Sequence of chain B:
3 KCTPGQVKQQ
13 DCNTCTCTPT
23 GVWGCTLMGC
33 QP

This data describes a binding interaction between two proteins.

Residue-level contacts at the interface:
Residue M192 in chain A interacts with residue L29 in chain B (closest heavy-atom distance 3.5 Å).
Residue G193 in chain A is in contact with residue M30 in chain B (closest heavy-atom distance 3.5 Å).
Residue W172 in chain A contacts residue P21 in chain B (closest heavy-atom distance 3.7 Å).
Residue G193 in chain A is in contact with residue G31 in chain B (closest heavy-atom distance 3.8 Å).
Residue F41 in chain A is in contact with residue G31 in chain B (closest heavy-atom distance 2.8 Å).
Residue S217 in chain A interacts with residue W25 in chain B (closest heavy-atom distance 3.9 Å).
Residue S195 in chain A interacts with residue T28 in chain B (closest heavy-atom distance 4.3 Å).
Residue W172 in chain A contacts residue V24 in chain B (closest heavy-atom distance 3.4 Å).
Residue S217 in chain A is in contact with residue L29 in chain B (closest heavy-atom distance 4.3 Å).
Residue C191 in chain A interacts with residue L29 in chain B (closest heavy-atom distance 3.7 Å).
Residue W172 in chain A is in contact with residue T20 in chain B (closest heavy-atom distance 3.4 Å).
Residue D35 in chain A interacts with residue Q33 in chain B (closest heavy-atom distance 3.8 Å).
Residue D194 in chain A is in contact with residue L29 in chain B (closest heavy-atom distance 3.4 Å).
Residue F39 in chain A contacts residue Q33 in chain B (closest heavy-atom distance 3.2 Å).
Residue F39 in chain A interacts with residue C32 in chain B (closest heavy-atom distance 3.8 Å).
Residue K175 in chain A contacts residue T18 in chain B (closest heavy-atom distance 2.9 Å).
Residue M192 in chain A is in contact with residue M30 in chain B (closest heavy-atom distance 3.7 Å).
Residue G193 in chain A is in contact with residue L29 in chain B (closest heavy-atom distance 2.8 Å).
Residue C42 in chain A contacts residue M30 in chain B (closest heavy-atom distance 4.0 Å).
Residue S195 in chain A is in contact with residue M30 in chain B (closest heavy-atom distance 2.9 Å).
Residue G216 in chain A interacts with residue C27 in chain B (closest heavy-atom distance 3.1 Å).
Residue S96 in chain A interacts with residue T16 in chain B (closest heavy-atom distance 3.8 Å).
Residue G173 in chain A is in contact with residue T22 in chain B (closest heavy-atom distance 3.4 Å).
Residue T174 in chain A is in contact with residue P21 in chain B (closest heavy-atom distance 3.2 Å).
Residue W215 in chain A is in contact with residue C27 in chain B (closest heavy-atom distance 3.0 Å).
Residue W172 in chain A is in contact with residue T22 in chain B (closest heavy-atom distance 3.8 Å).
Residue W172 in chain A interacts with residue W25 in chain B (closest heavy-atom distance 4.1 Å).
Residue S214 in chain A interacts with residue T28 in chain B (closest heavy-atom distance 3.7 Å).
Residue S195 in chain A is in contact with residue L29 in chain B (closest heavy-atom distance 2.6 Å).
Residue K175 in chain A contacts residue T20 in chain B (closest heavy-atom distance 3.2 Å).
Residue G216 in chain A contacts residue L29 in chain B (closest heavy-atom distance 4.3 Å).
Residue K175 in chain A interacts with residue P21 in chain B (closest heavy-atom distance 3.7 Å).
Residue H57 in chain A contacts residue L29 in chain B (closest heavy-atom distance 3.8 Å).
Residue W215 in chain A is in contact with residue T28 in chain B (closest heavy-atom distance 3.9 Å).
Residue L97 in chain A contacts residue V9 in chain B (closest heavy-atom distance 4.0 Å).
Residue W215 in chain A interacts with residue T20 in chain B (closest heavy-atom distance 4.3 Å).
Residue K169 in chain A is in contact with residue T22 in chain B (closest heavy-atom distance 4.4 Å).
Residue T37 in chain A is in contact with residue Q33 in chain B (closest heavy-atom distance 3.9 Å).
Residue V213 in chain A interacts with residue L29 in chain B (closest heavy-atom distance 4.0 Å).
Residue S218 in chain A contacts residue Q12 in chain B (closest heavy-atom distance 4.1 Å).
Residue S218 in chain A interacts with residue W25 in chain B (closest heavy-atom distance 3.1 Å).
Residue F41 in chain A interacts with residue M30 in chain B (closest heavy-atom distance 3.7 Å).
Residue M192 in chain A contacts residue N15 in chain B (closest heavy-atom distance 4.0 Å).
Residue G216 in chain A is in contact with residue W25 in chain B (closest heavy-atom distance 3.9 Å).
Residue S214 in chain A contacts residue L29 in chain B (closest heavy-atom distance 3.5 Å).
Residue W172 in chain A contacts residue G26 in chain B (closest heavy-atom distance 3.5 Å).
Residue W215 in chain A is in contact with residue L29 in chain B (closest heavy-atom distance 4.1 Å).
Residue Y171 in chain A is in contact with residue V24 in chain B (closest heavy-atom distance 4.1 Å).
Residue F39 in chain A interacts with residue G31 in chain B (closest heavy-atom distance 3.8 Å).
Residue Y171 in chain A contacts residue T22 in chain B (closest heavy-atom distance 3.0 Å).
Residue H57 in chain A is in contact with residue M30 in chain B (closest heavy-atom distance 3.5 Å).
Residue L97 in chain A contacts residue T18 in chain B (closest heavy-atom distance 3.1 Å).
Residue S190 in chain A contacts residue L29 in chain B (closest heavy-atom distance 3.8 Å).
Residue I99 in chain A is in contact with residue T28 in chain B (closest heavy-atom distance 3.9 Å).
Residue Y146 in chain A is in contact with residue Q12 in chain B (closest heavy-atom distance 4.0 Å).
Residue H57 in chain A contacts residue T28 in chain B (closest heavy-atom distance 3.4 Å).
Residue G216 in chain A is in contact with residue G26 in chain B (closest heavy-atom distance 3.4 Å).
Residue S218 in chain A contacts residue C27 in chain B (closest heavy-atom distance 3.6 Å).
Residue W215 in chain A is in contact with residue G26 in chain B (closest heavy-atom distance 3.9 Å).
Residue C58 in chain A interacts with residue M30 in chain B (closest heavy-atom distance 3.8 Å).

Sequence of chain A:
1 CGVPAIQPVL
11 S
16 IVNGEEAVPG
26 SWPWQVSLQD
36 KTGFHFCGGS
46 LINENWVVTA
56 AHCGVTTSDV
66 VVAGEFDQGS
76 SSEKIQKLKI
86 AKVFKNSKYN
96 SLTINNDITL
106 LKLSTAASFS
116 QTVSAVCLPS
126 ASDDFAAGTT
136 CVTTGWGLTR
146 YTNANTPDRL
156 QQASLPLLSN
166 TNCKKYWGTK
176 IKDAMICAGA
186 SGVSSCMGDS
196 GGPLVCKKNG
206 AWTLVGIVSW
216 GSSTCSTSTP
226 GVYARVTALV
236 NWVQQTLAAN